Sequence of chain A:
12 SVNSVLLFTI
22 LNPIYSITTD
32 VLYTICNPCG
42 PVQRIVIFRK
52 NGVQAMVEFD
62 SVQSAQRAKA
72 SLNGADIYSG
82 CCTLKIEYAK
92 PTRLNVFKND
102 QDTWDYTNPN

Residue-level contacts at the interface:
Residue G75 in chain A is in contact with residue A18 in chain B (closest heavy-atom distance 4.6 Å).
Residue Y26 in chain A is in contact with residue P26 in chain B (closest heavy-atom distance 3.9 Å).
Residue N74 in chain A interacts with residue N17 in chain B (closest heavy-atom distance 2.9 Å).
Residue S80 in chain A interacts with residue V21 in chain B (closest heavy-atom distance 3.5 Å).
Residue S80 in chain A interacts with residue L23 in chain B (closest heavy-atom distance 4.5 Å).
Residue Y79 in chain A is in contact with residue L23 in chain B (closest heavy-atom distance 3.7 Å).
Residue S72 in chain A interacts with residue N17 in chain B (closest heavy-atom distance 3.3 Å).
Residue Y79 in chain A interacts with residue T25 in chain B (closest heavy-atom distance 4.2 Å).
Residue G75 in chain A contacts residue N17 in chain B (closest heavy-atom distance 3.7 Å).
Residue D77 in chain A contacts residue L23 in chain B (closest heavy-atom distance 4.8 Å).
Residue D77 in chain A is in contact with residue L22 in chain B (closest heavy-atom distance 2.9 Å).
Residue I36 in chain A is in contact with residue Y1 in chain B (closest heavy-atom distance 3.9 Å).
Residue I78 in chain A is in contact with residue L22 in chain B (closest heavy-atom distance 3.4 Å).
Residue D77 in chain A contacts residue K20 in chain B (closest heavy-atom distance 3.0 Å).
Residue L85 in chain A interacts with residue L22 in chain B (closest heavy-atom distance 3.8 Å).
Residue D77 in chain A is in contact with residue V21 in chain B (closest heavy-atom distance 3.4 Å).
Residue A76 in chain A is in contact with residue K20 in chain B (closest heavy-atom distance 3.7 Å).
Residue P39 in chain A is in contact with residue Y1 in chain B (closest heavy-atom distance 4.2 Å).
Residue L73 in chain A interacts with residue L22 in chain B (closest heavy-atom distance 3.7 Å).
Residue A76 in chain A is in contact with residue L22 in chain B (closest heavy-atom distance 4.1 Å).
Residue I36 in chain A is in contact with residue L22 in chain B (closest heavy-atom distance 3.9 Å).
Residue Y79 in chain A is in contact with residue P24 in chain B (closest heavy-atom distance 3.4 Å).
Residue I36 in chain A contacts residue L23 in chain B (closest heavy-atom distance 3.6 Å).
Residue A71 in chain A interacts with residue N17 in chain B (closest heavy-atom distance 2.9 Å).
Residue V32 in chain A contacts residue L23 in chain B (closest heavy-atom distance 4.3 Å).
Residue L73 in chain A interacts with residue K20 in chain B (closest heavy-atom distance 4.9 Å).
Residue Y79 in chain A is in contact with residue P26 in chain B (closest heavy-atom distance 3.7 Å).
Residue S80 in chain A interacts with residue T25 in chain B (closest heavy-atom distance 4.2 Å).
Residue K70 in chain A contacts residue N17 in chain B (closest heavy-atom distance 4.6 Å).
Residue T35 in chain A interacts with residue L23 in chain B (closest heavy-atom distance 4.2 Å).
Residue L73 in chain A interacts with residue N17 in chain B (closest heavy-atom distance 3.9 Å).
Residue Y79 in chain A is in contact with residue V21 in chain B (closest heavy-atom distance 3.9 Å).
Residue I78 in chain A contacts residue V21 in chain B (closest heavy-atom distance 4.2 Å).
Residue A76 in chain A interacts with residue N17 in chain B (closest heavy-atom distance 3.8 Å).
Residue N74 in chain A interacts with residue N15 in chain B (closest heavy-atom distance 5.0 Å).
Residue I78 in chain A contacts residue L23 in chain B (closest heavy-atom distance 2.9 Å).
Residue T35 in chain A interacts with residue Y1 in chain B (closest heavy-atom distance 3.3 Å).
Residue Y79 in chain A is in contact with residue L22 in chain B (closest heavy-atom distance 4.9 Å).
Residue Y26 in chain A is in contact with residue T25 in chain B (closest heavy-atom distance 3.2 Å).
Residue S72 in chain A is in contact with residue K20 in chain B (closest heavy-atom distance 2.7 Å).

Sequence of chain B:
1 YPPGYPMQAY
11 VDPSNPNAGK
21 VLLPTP

The following describes two proteins that form a bound complex.